Sequence of protein 1:
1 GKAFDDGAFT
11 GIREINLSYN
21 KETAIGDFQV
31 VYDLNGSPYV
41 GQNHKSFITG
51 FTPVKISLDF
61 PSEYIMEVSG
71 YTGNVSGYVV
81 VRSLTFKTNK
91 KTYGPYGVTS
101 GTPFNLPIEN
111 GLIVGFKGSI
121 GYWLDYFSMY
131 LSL

Contacts between the two chains:
Residue E109 in protein 1 contacts residue G13 in protein 2 (closest heavy-atom distance 3.8 Å).
Residue P107 in protein 1 contacts residue V12 in protein 2 (closest heavy-atom distance 3.5 Å).
Residue G111 in protein 1 is in contact with residue V10 in protein 2 (closest heavy-atom distance 4.5 Å).
Residue L106 in protein 1 contacts residue V12 in protein 2 (closest heavy-atom distance 4.0 Å).
Residue N110 in protein 1 contacts residue T9 in protein 2 (closest heavy-atom distance 2.8 Å).
Residue P107 in protein 1 contacts residue P14 in protein 2 (closest heavy-atom distance 3.7 Å).
Residue L106 in protein 1 interacts with residue W15 in protein 2 (closest heavy-atom distance 4.2 Å).
Residue S132 in protein 1 contacts residue V10 in protein 2 (closest heavy-atom distance 4.1 Å).
Residue K87 in protein 1 contacts residue K18 in protein 2 (closest heavy-atom distance 4.0 Å).
Residue N110 in protein 1 interacts with residue Q8 in protein 2 (closest heavy-atom distance 3.6 Å).
Residue P107 in protein 1 contacts residue I11 in protein 2 (closest heavy-atom distance 4.7 Å).
Residue I108 in protein 1 interacts with residue G13 in protein 2 (closest heavy-atom distance 4.1 Å).
Residue I108 in protein 1 interacts with residue V12 in protein 2 (closest heavy-atom distance 4.5 Å).
Residue P107 in protein 1 contacts residue G13 in protein 2 (closest heavy-atom distance 2.8 Å).
Residue L133 in protein 1 contacts residue V10 in protein 2 (closest heavy-atom distance 3.8 Å).
Residue E109 in protein 1 is in contact with residue I11 in protein 2 (closest heavy-atom distance 2.8 Å).
Residue N110 in protein 1 interacts with residue V10 in protein 2 (closest heavy-atom distance 3.3 Å).
Residue E109 in protein 1 interacts with residue V12 in protein 2 (closest heavy-atom distance 4.3 Å).
Residue E109 in protein 1 contacts residue P14 in protein 2 (closest heavy-atom distance 4.1 Å).
Residue L131 in protein 1 is in contact with residue V12 in protein 2 (closest heavy-atom distance 4.0 Å).
Residue L133 in protein 1 interacts with residue T9 in protein 2 (closest heavy-atom distance 3.8 Å).
Residue N110 in protein 1 is in contact with residue I11 in protein 2 (closest heavy-atom distance 2.9 Å).
Residue N105 in protein 1 interacts with residue W15 in protein 2 (closest heavy-atom distance 3.1 Å).
Residue P107 in protein 1 interacts with residue W15 in protein 2 (closest heavy-atom distance 3.6 Å).
Residue I108 in protein 1 contacts residue I11 in protein 2 (closest heavy-atom distance 3.8 Å).
Residue L131 in protein 1 interacts with residue V10 in protein 2 (closest heavy-atom distance 4.2 Å).
Residue L133 in protein 1 contacts residue Q8 in protein 2 (closest heavy-atom distance 3.5 Å).

Sequence of protein 2:
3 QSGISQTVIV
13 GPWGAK

This data describes a binding interaction between two proteins.